Sequence of protein 2:
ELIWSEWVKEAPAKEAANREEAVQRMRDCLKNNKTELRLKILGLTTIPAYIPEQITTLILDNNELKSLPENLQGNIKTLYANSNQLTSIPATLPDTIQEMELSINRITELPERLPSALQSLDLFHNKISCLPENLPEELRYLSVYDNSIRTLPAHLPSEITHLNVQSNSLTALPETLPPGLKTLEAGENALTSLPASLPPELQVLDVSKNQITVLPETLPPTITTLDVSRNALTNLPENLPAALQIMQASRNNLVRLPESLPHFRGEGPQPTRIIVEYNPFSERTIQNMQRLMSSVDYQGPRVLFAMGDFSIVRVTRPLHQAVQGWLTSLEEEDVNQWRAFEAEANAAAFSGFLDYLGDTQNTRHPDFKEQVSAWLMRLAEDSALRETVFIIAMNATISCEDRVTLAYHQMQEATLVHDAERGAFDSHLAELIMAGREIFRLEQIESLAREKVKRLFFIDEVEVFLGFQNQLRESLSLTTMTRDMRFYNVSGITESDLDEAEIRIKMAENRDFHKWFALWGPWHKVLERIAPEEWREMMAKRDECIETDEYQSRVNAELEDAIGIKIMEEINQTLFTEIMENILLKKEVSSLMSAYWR

The following describes two proteins that form a bound complex.

Sequence of protein 1:
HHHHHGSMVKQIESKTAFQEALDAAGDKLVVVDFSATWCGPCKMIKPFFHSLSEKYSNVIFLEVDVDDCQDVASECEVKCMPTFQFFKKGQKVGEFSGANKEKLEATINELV

Contacts between the two chains:
Residue V331 in protein 2 contacts residue W43 in protein 1 (closest heavy-atom distance 4.9 Å).
Residue S329 in protein 2 interacts with residue P46 in protein 1 (closest heavy-atom distance 3.6 Å).
Residue D327 in protein 2 is in contact with residue M49 in protein 1 (closest heavy-atom distance 4.3 Å).
Residue T334 in protein 2 is in contact with residue S79 in protein 1 (closest heavy-atom distance 4.5 Å).
Residue Y296 in protein 2 is in contact with residue E100 in protein 1 (closest heavy-atom distance 2.9 Å).
Residue G326 in protein 2 contacts residue A104 in protein 1 (closest heavy-atom distance 3.5 Å).
Residue V333 in protein 2 contacts residue S79 in protein 1 (closest heavy-atom distance 3.8 Å).
Residue I330 in protein 2 contacts residue K84 in protein 1 (closest heavy-atom distance 4.1 Å).
Residue S329 in protein 2 is in contact with residue P87 in protein 1 (closest heavy-atom distance 4.9 Å).
Residue F328 in protein 2 interacts with residue C85 in protein 1 (closest heavy-atom distance 3.8 Å).
Residue V331 in protein 2 interacts with residue C85 in protein 1 (closest heavy-atom distance 3.7 Å).
Residue A324 in protein 2 interacts with residue S102 in protein 1 (closest heavy-atom distance 3.7 Å).
Residue I330 in protein 2 interacts with residue C85 in protein 1 (closest heavy-atom distance 4.6 Å).
Residue S329 in protein 2 contacts residue K84 in protein 1 (closest heavy-atom distance 4.8 Å).
Residue I330 in protein 2 contacts residue W43 in protein 1 (closest heavy-atom distance 3.8 Å).
Residue M325 in protein 2 interacts with residue K108 in protein 1 (closest heavy-atom distance 3.6 Å).
Residue F328 in protein 2 contacts residue G103 in protein 1 (closest heavy-atom distance 4.5 Å).
Residue D327 in protein 2 interacts with residue P46 in protein 1 (closest heavy-atom distance 3.8 Å).
Residue G326 in protein 2 contacts residue N105 in protein 1 (closest heavy-atom distance 4.0 Å).
Residue D327 in protein 2 contacts residue A104 in protein 1 (closest heavy-atom distance 2.6 Å).
Residue S329 in protein 2 is in contact with residue W43 in protein 1 (closest heavy-atom distance 4.3 Å).
Residue D327 in protein 2 interacts with residue P87 in protein 1 (closest heavy-atom distance 4.2 Å).
Residue V333 in protein 2 contacts residue V83 in protein 1 (closest heavy-atom distance 3.4 Å).
Residue F328 in protein 2 interacts with residue A104 in protein 1 (closest heavy-atom distance 4.9 Å).
Residue D327 in protein 2 contacts residue G103 in protein 1 (closest heavy-atom distance 3.3 Å).
Residue S329 in protein 2 contacts residue G45 in protein 1 (closest heavy-atom distance 4.7 Å).
Residue A324 in protein 2 interacts with residue G103 in protein 1 (closest heavy-atom distance 4.6 Å).
Residue S329 in protein 2 is in contact with residue C85 in protein 1 (closest heavy-atom distance 3.6 Å).
Residue M325 in protein 2 interacts with residue G103 in protein 1 (closest heavy-atom distance 3.2 Å).
Residue V331 in protein 2 is in contact with residue V83 in protein 1 (closest heavy-atom distance 3.4 Å).
Residue F328 in protein 2 contacts residue P46 in protein 1 (closest heavy-atom distance 3.6 Å).
Residue Y296 in protein 2 is in contact with residue F101 in protein 1 (closest heavy-atom distance 4.5 Å).
Residue V331 in protein 2 is in contact with residue K84 in protein 1 (closest heavy-atom distance 3.2 Å).
Residue G326 in protein 2 contacts residue S102 in protein 1 (closest heavy-atom distance 5.0 Å).
Residue V331 in protein 2 is in contact with residue V71 in protein 1 (closest heavy-atom distance 3.5 Å).
Residue P336 in protein 2 contacts residue S79 in protein 1 (closest heavy-atom distance 3.8 Å).
Residue V331 in protein 2 is in contact with residue M86 in protein 1 (closest heavy-atom distance 4.1 Å).
Residue V333 in protein 2 is in contact with residue A78 in protein 1 (closest heavy-atom distance 3.8 Å).
Residue M325 in protein 2 contacts residue N105 in protein 1 (closest heavy-atom distance 3.4 Å).
Residue M325 in protein 2 contacts residue F101 in protein 1 (closest heavy-atom distance 3.4 Å).
Residue F328 in protein 2 interacts with residue P87 in protein 1 (closest heavy-atom distance 4.2 Å).
Residue S329 in protein 2 interacts with residue C44 in protein 1 (closest heavy-atom distance 3.3 Å).
Residue F328 in protein 2 is in contact with residue M86 in protein 1 (closest heavy-atom distance 3.4 Å).
Residue S329 in protein 2 is in contact with residue M86 in protein 1 (closest heavy-atom distance 2.7 Å).
Residue M325 in protein 2 is in contact with residue S102 in protein 1 (closest heavy-atom distance 3.3 Å).
Residue T334 in protein 2 interacts with residue Q75 in protein 1 (closest heavy-atom distance 3.4 Å).
Residue V333 in protein 2 contacts residue Q75 in protein 1 (closest heavy-atom distance 3.5 Å).
Residue R335 in protein 2 interacts with residue S79 in protein 1 (closest heavy-atom distance 4.1 Å).
Residue G326 in protein 2 contacts residue G103 in protein 1 (closest heavy-atom distance 3.8 Å).
Residue M325 in protein 2 is in contact with residue A104 in protein 1 (closest heavy-atom distance 3.9 Å).